These two protein chains interact to form a complex.

Sequence of protein 2:
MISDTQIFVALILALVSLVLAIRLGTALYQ

Sequence of protein 1:
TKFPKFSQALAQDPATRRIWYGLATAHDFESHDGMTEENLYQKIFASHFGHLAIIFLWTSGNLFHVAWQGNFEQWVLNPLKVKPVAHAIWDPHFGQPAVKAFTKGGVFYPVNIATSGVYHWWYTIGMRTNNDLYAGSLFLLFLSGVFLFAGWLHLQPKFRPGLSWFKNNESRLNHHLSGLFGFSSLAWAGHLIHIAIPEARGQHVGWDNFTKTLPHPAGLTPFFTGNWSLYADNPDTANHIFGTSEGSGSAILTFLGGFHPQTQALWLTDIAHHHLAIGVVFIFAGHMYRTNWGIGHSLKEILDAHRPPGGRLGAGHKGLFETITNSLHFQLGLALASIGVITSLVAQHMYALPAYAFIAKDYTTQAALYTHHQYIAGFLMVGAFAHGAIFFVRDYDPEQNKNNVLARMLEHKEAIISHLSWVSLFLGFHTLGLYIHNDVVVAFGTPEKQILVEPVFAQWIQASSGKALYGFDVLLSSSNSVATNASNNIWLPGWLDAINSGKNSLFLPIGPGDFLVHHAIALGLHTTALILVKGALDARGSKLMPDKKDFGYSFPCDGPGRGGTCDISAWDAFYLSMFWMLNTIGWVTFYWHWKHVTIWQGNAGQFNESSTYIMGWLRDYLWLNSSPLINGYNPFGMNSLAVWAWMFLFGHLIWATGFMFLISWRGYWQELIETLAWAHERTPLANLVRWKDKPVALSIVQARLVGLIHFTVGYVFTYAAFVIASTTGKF

Contacts between the two chains:
Residue L150 in protein 1 interacts with residue A21 in protein 2 (closest heavy-atom distance 3.8 Å).
Residue W154 in protein 1 contacts residue A27 in protein 2 (closest heavy-atom distance 3.9 Å).
Residue V148 in protein 1 contacts residue L20 in protein 2 (closest heavy-atom distance 4.9 Å).
Residue N132 in protein 1 is in contact with residue M1 in protein 2 (closest heavy-atom distance 4.0 Å).
Residue L157 in protein 1 interacts with residue L24 in protein 2 (closest heavy-atom distance 4.1 Å).
Residue S49 in protein 1 contacts residue L28 in protein 2 (closest heavy-atom distance 3.6 Å).
Residue W70 in protein 1 contacts residue I2 in protein 2 (closest heavy-atom distance 4.2 Å).
Residue Y136 in protein 1 contacts residue I2 in protein 2 (closest heavy-atom distance 3.8 Å).
Residue N133 in protein 1 interacts with residue I2 in protein 2 (closest heavy-atom distance 4.1 Å).
Residue W70 in protein 1 interacts with residue I7 in protein 2 (closest heavy-atom distance 3.7 Å).
Residue G153 in protein 1 contacts residue L24 in protein 2 (closest heavy-atom distance 3.7 Å).
Residue K7 in protein 1 is in contact with residue Y29 in protein 2 (closest heavy-atom distance 3.0 Å).
Residue N133 in protein 1 interacts with residue M1 in protein 2 (closest heavy-atom distance 4.5 Å).
Residue F151 in protein 1 is in contact with residue L20 in protein 2 (closest heavy-atom distance 4.2 Å).
Residue F66 in protein 1 interacts with residue A10 in protein 2 (closest heavy-atom distance 4.1 Å).
Residue L140 in protein 1 is in contact with residue L13 in protein 2 (closest heavy-atom distance 3.8 Å).
Residue Y136 in protein 1 is in contact with residue V9 in protein 2 (closest heavy-atom distance 3.5 Å).
Residue L143 in protein 1 is in contact with residue A14 in protein 2 (closest heavy-atom distance 3.7 Å).
Residue A69 in protein 1 is in contact with residue I2 in protein 2 (closest heavy-atom distance 3.3 Å).
Residue L143 in protein 1 is in contact with residue A10 in protein 2 (closest heavy-atom distance 3.7 Å).
Residue L150 in protein 1 contacts residue L20 in protein 2 (closest heavy-atom distance 3.8 Å).
Residue Y136 in protein 1 is in contact with residue T5 in protein 2 (closest heavy-atom distance 4.6 Å).
Residue L143 in protein 1 interacts with residue L13 in protein 2 (closest heavy-atom distance 4.1 Å).
Residue L59 in protein 1 is in contact with residue S17 in protein 2 (closest heavy-atom distance 3.8 Å).
Residue L140 in protein 1 contacts residue V9 in protein 2 (closest heavy-atom distance 4.3 Å).
Residue G147 in protein 1 interacts with residue L20 in protein 2 (closest heavy-atom distance 3.2 Å).
Residue W154 in protein 1 is in contact with residue R23 in protein 2 (closest heavy-atom distance 3.6 Å).
Residue S146 in protein 1 interacts with residue S17 in protein 2 (closest heavy-atom distance 3.0 Å).
Residue F51 in protein 1 interacts with residue L24 in protein 2 (closest heavy-atom distance 4.7 Å).
Residue Y136 in protein 1 is in contact with residue I7 in protein 2 (closest heavy-atom distance 4.4 Å).
Residue L140 in protein 1 is in contact with residue A10 in protein 2 (closest heavy-atom distance 3.9 Å).
Residue F144 in protein 1 contacts residue L13 in protein 2 (closest heavy-atom distance 4.7 Å).
Residue K4 in protein 1 is in contact with residue Y29 in protein 2 (closest heavy-atom distance 4.6 Å).
Residue G147 in protein 1 is in contact with residue S17 in protein 2 (closest heavy-atom distance 4.1 Å).
Residue A48 in protein 1 is in contact with residue L28 in protein 2 (closest heavy-atom distance 3.6 Å).
Residue L150 in protein 1 interacts with residue L24 in protein 2 (closest heavy-atom distance 3.7 Å).
Residue L150 in protein 1 interacts with residue S17 in protein 2 (closest heavy-atom distance 3.2 Å).
Residue R162 in protein 1 contacts residue A27 in protein 2 (closest heavy-atom distance 4.8 Å).
Residue F151 in protein 1 interacts with residue R23 in protein 2 (closest heavy-atom distance 5.0 Å).
Residue A48 in protein 1 contacts residue L24 in protein 2 (closest heavy-atom distance 4.1 Å).
Residue G52 in protein 1 contacts residue L24 in protein 2 (closest heavy-atom distance 3.8 Å).
Residue K45 in protein 1 is in contact with residue L28 in protein 2 (closest heavy-atom distance 3.6 Å).
Residue E75 in protein 1 interacts with residue M1 in protein 2 (closest heavy-atom distance 4.0 Å).
Residue L157 in protein 1 interacts with residue A27 in protein 2 (closest heavy-atom distance 3.5 Å).
Residue L143 in protein 1 is in contact with residue S17 in protein 2 (closest heavy-atom distance 4.6 Å).
Residue Y136 in protein 1 is in contact with residue A10 in protein 2 (closest heavy-atom distance 3.8 Å).
Residue N133 in protein 1 is in contact with residue Q6 in protein 2 (closest heavy-atom distance 4.0 Å).
Residue L157 in protein 1 interacts with residue L28 in protein 2 (closest heavy-atom distance 3.8 Å).
Residue N132 in protein 1 is in contact with residue I2 in protein 2 (closest heavy-atom distance 3.7 Å).
Residue W154 in protein 1 is in contact with residue L24 in protein 2 (closest heavy-atom distance 3.8 Å).
Residue F5 in protein 1 interacts with residue Y29 in protein 2 (closest heavy-atom distance 4.6 Å).
Residue Y136 in protein 1 is in contact with residue Q6 in protein 2 (closest heavy-atom distance 2.5 Å).
Residue F66 in protein 1 is in contact with residue I7 in protein 2 (closest heavy-atom distance 3.8 Å).
Residue Q158 in protein 1 is in contact with residue A27 in protein 2 (closest heavy-atom distance 4.8 Å).
Residue K7 in protein 1 is in contact with residue Q30 in protein 2 (closest heavy-atom distance 4.0 Å).